Contacts between the two chains:
Residue D90 in protein 1 is in contact with residue R85 in protein 2 (closest heavy-atom distance 2.9 Å).
Residue V9 in protein 1 is in contact with residue N12 in protein 2 (closest heavy-atom distance 3.5 Å).
Residue S55 in protein 1 contacts residue I54 in protein 2 (closest heavy-atom distance 3.5 Å).
Residue D129 in protein 1 contacts residue R127 in protein 2 (closest heavy-atom distance 2.8 Å).
Residue V13 in protein 1 interacts with residue Q8 in protein 2 (closest heavy-atom distance 3.5 Å).
Residue L51 in protein 1 contacts residue R50 in protein 2 (closest heavy-atom distance 3.5 Å).
Residue L44 in protein 1 is in contact with residue R43 in protein 2 (closest heavy-atom distance 3.6 Å).
Residue L51 in protein 1 contacts residue L51 in protein 2 (closest heavy-atom distance 3.6 Å).
Residue L44 in protein 1 interacts with residue I40 in protein 2 (closest heavy-atom distance 3.8 Å).
Residue L44 in protein 1 contacts residue M47 in protein 2 (closest heavy-atom distance 3.4 Å).
Residue T97 in protein 1 is in contact with residue L96 in protein 2 (closest heavy-atom distance 3.7 Å).
Residue I33 in protein 1 contacts residue I33 in protein 2 (closest heavy-atom distance 3.8 Å).
Residue D87 in protein 1 interacts with residue R85 in protein 2 (closest heavy-atom distance 2.8 Å).
Residue V86 in protein 1 contacts residue R85 in protein 2 (closest heavy-atom distance 3.5 Å).
Residue V107 in protein 1 is in contact with residue L110 in protein 2 (closest heavy-atom distance 3.6 Å).
Residue D90 in protein 1 is in contact with residue L89 in protein 2 (closest heavy-atom distance 3.6 Å).
Residue S101 in protein 1 interacts with residue R99 in protein 2 (closest heavy-atom distance 3.0 Å).
Residue I132 in protein 1 contacts residue L128 in protein 2 (closest heavy-atom distance 3.7 Å).
Residue I16 in protein 1 is in contact with residue N12 in protein 2 (closest heavy-atom distance 3.6 Å).
Residue I79 in protein 1 is in contact with residue L75 in protein 2 (closest heavy-atom distance 3.7 Å).
Residue E104 in protein 1 is in contact with residue R99 in protein 2 (closest heavy-atom distance 2.9 Å).
Residue V13 in protein 1 is in contact with residue N12 in protein 2 (closest heavy-atom distance 3.6 Å).
Residue T100 in protein 1 contacts residue R99 in protein 2 (closest heavy-atom distance 3.7 Å).
Residue V65 in protein 1 interacts with residue L61 in protein 2 (closest heavy-atom distance 3.7 Å).
Residue D48 in protein 1 interacts with residue R50 in protein 2 (closest heavy-atom distance 2.8 Å).
Residue L44 in protein 1 is in contact with residue L44 in protein 2 (closest heavy-atom distance 3.6 Å).
Residue S34 in protein 1 contacts residue I33 in protein 2 (closest heavy-atom distance 3.8 Å).
Residue T118 in protein 1 is in contact with residue L117 in protein 2 (closest heavy-atom distance 3.6 Å).
Residue I5 in protein 1 is in contact with residue I5 in protein 2 (closest heavy-atom distance 3.8 Å).
Residue L23 in protein 1 contacts residue L26 in protein 2 (closest heavy-atom distance 3.8 Å).
Residue L23 in protein 1 is in contact with residue L23 in protein 2 (closest heavy-atom distance 3.4 Å).
Residue T69 in protein 1 is in contact with residue N68 in protein 2 (closest heavy-atom distance 2.9 Å).
Residue E83 in protein 1 contacts residue R78 in protein 2 (closest heavy-atom distance 2.8 Å).
Residue L51 in protein 1 interacts with residue M47 in protein 2 (closest heavy-atom distance 3.6 Å).
Residue I16 in protein 1 interacts with residue I16 in protein 2 (closest heavy-atom distance 3.7 Å).
Residue T93 in protein 1 interacts with residue L89 in protein 2 (closest heavy-atom distance 3.6 Å).
Residue I30 in protein 1 is in contact with residue I30 in protein 2 (closest heavy-atom distance 3.8 Å).
Residue L89 in protein 1 contacts residue L89 in protein 2 (closest heavy-atom distance 3.7 Å).
Residue V107 in protein 1 contacts residue V107 in protein 2 (closest heavy-atom distance 3.7 Å).
Residue I37 in protein 1 interacts with residue I37 in protein 2 (closest heavy-atom distance 3.7 Å).
Residue I30 in protein 1 is in contact with residue L26 in protein 2 (closest heavy-atom distance 3.8 Å).
Residue V9 in protein 1 contacts residue V9 in protein 2 (closest heavy-atom distance 3.7 Å).
Residue L51 in protein 1 is in contact with residue I54 in protein 2 (closest heavy-atom distance 3.7 Å).
Residue I132 in protein 1 contacts residue L131 in protein 2 (closest heavy-atom distance 3.4 Å).
Residue N12 in protein 1 contacts residue N12 in protein 2 (closest heavy-atom distance 3.7 Å).
Residue D129 in protein 1 is in contact with residue L128 in protein 2 (closest heavy-atom distance 3.4 Å).
Residue V9 in protein 1 is in contact with residue Q8 in protein 2 (closest heavy-atom distance 3.4 Å).
Residue I79 in protein 1 contacts residue V82 in protein 2 (closest heavy-atom distance 3.8 Å).
Residue I30 in protein 1 is in contact with residue Q29 in protein 2 (closest heavy-atom distance 3.3 Å).
Residue N80 in protein 1 is in contact with residue R78 in protein 2 (closest heavy-atom distance 2.9 Å).
Residue T122 in protein 1 interacts with residue R120 in protein 2 (closest heavy-atom distance 2.7 Å).
Residue L114 in protein 1 contacts residue E113 in protein 2 (closest heavy-atom distance 3.7 Å).
Residue G45 in protein 1 contacts residue R43 in protein 2 (closest heavy-atom distance 3.8 Å).
Residue V125 in protein 1 interacts with residue R127 in protein 2 (closest heavy-atom distance 3.4 Å).
Residue V65 in protein 1 contacts residue V65 in protein 2 (closest heavy-atom distance 3.7 Å).
Residue I72 in protein 1 contacts residue S71 in protein 2 (closest heavy-atom distance 3.7 Å).
Residue T118 in protein 1 contacts residue R120 in protein 2 (closest heavy-atom distance 3.3 Å).
Residue I72 in protein 1 is in contact with residue N68 in protein 2 (closest heavy-atom distance 3.6 Å).
Residue I40 in protein 1 contacts residue I40 in protein 2 (closest heavy-atom distance 3.7 Å).
Residue R111 in protein 1 contacts residue D106 in protein 2 (closest heavy-atom distance 3.3 Å).

The following describes two proteins that form a bound complex.

Sequence of protein 1:
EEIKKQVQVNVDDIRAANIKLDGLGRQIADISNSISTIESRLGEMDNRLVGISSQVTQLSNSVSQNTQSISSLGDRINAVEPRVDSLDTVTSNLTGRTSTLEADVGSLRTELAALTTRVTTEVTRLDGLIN

Sequence of protein 2:
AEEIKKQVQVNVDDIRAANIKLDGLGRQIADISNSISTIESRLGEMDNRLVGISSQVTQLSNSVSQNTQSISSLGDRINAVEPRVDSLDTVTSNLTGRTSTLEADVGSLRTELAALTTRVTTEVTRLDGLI